Interface contacts:
Residue E187 in the first protein is in contact with residue A5 in the second protein (closest heavy-atom distance 3.1 Å).
Residue W235 in the first protein is in contact with residue A5 in the second protein (closest heavy-atom distance 3.4 Å).
Residue Y24 in the first protein is in contact with residue R11 in the second protein (closest heavy-atom distance 4.3 Å).
Residue K54 in the first protein is in contact with residue R11 in the second protein (closest heavy-atom distance 4.0 Å).
Residue E19 in the first protein is in contact with residue R12 in the second protein (closest heavy-atom distance 3.5 Å).
Residue V51 in the first protein contacts residue S13 in the second protein (closest heavy-atom distance 3.7 Å).
Residue K127 in the first protein interacts with residue I8 in the second protein (closest heavy-atom distance 4.0 Å).
Residue K54 in the first protein interacts with residue G10 in the second protein (closest heavy-atom distance 3.5 Å).
Residue I224 in the first protein interacts with residue I8 in the second protein (closest heavy-atom distance 4.0 Å).
Residue N180 in the first protein interacts with residue I8 in the second protein (closest heavy-atom distance 2.9 Å).
Residue V51 in the first protein is in contact with residue G10 in the second protein (closest heavy-atom distance 3.5 Å).
Residue N231 in the first protein contacts residue A5 in the second protein (closest heavy-atom distance 3.4 Å).
Residue N47 in the first protein contacts residue R12 in the second protein (closest heavy-atom distance 4.6 Å).
Residue N55 in the first protein is in contact with residue R12 in the second protein (closest heavy-atom distance 4.8 Å).
Residue L48 in the first protein interacts with residue S13 in the second protein (closest heavy-atom distance 4.0 Å).
Residue E19 in the first protein interacts with residue R11 in the second protein (closest heavy-atom distance 4.3 Å).
Residue K54 in the first protein interacts with residue P9 in the second protein (closest heavy-atom distance 4.3 Å).
Residue V183 in the first protein is in contact with residue A5 in the second protein (closest heavy-atom distance 4.5 Å).
Residue L227 in the first protein is in contact with residue I8 in the second protein (closest heavy-atom distance 4.3 Å).
Residue L179 in the first protein is in contact with residue I8 in the second protein (closest heavy-atom distance 3.5 Å).
Residue E19 in the first protein contacts residue S13 in the second protein (closest heavy-atom distance 2.6 Å).
Residue V183 in the first protein contacts residue G6 in the second protein (closest heavy-atom distance 3.6 Å).
Residue N231 in the first protein interacts with residue G6 in the second protein (closest heavy-atom distance 2.7 Å).
Residue N47 in the first protein interacts with residue S13 in the second protein (closest heavy-atom distance 3.6 Å).
Residue Y186 in the first protein contacts residue A5 in the second protein (closest heavy-atom distance 4.4 Å).
Residue G58 in the first protein is in contact with residue R11 in the second protein (closest heavy-atom distance 3.8 Å).
Residue K54 in the first protein interacts with residue I8 in the second protein (closest heavy-atom distance 4.6 Å).
Residue G59 in the first protein contacts residue R11 in the second protein (closest heavy-atom distance 4.2 Å).
Residue S50 in the first protein is in contact with residue G10 in the second protein (closest heavy-atom distance 4.3 Å).
Residue N55 in the first protein interacts with residue R11 in the second protein (closest heavy-atom distance 2.9 Å).
Residue L227 in the first protein contacts residue P9 in the second protein (closest heavy-atom distance 4.2 Å).
Residue V51 in the first protein interacts with residue R11 in the second protein (closest heavy-atom distance 3.5 Å).
Residue V51 in the first protein interacts with residue R12 in the second protein (closest heavy-atom distance 3.7 Å).
Residue L179 in the first protein is in contact with residue G6 in the second protein (closest heavy-atom distance 3.7 Å).
Residue N55 in the first protein is in contact with residue G10 in the second protein (closest heavy-atom distance 4.9 Å).
Residue G176 in the first protein interacts with residue I8 in the second protein (closest heavy-atom distance 3.7 Å).
Residue L234 in the first protein interacts with residue A5 in the second protein (closest heavy-atom distance 3.3 Å).

The following describes two proteins that form a bound complex.

Sequence of the first protein:
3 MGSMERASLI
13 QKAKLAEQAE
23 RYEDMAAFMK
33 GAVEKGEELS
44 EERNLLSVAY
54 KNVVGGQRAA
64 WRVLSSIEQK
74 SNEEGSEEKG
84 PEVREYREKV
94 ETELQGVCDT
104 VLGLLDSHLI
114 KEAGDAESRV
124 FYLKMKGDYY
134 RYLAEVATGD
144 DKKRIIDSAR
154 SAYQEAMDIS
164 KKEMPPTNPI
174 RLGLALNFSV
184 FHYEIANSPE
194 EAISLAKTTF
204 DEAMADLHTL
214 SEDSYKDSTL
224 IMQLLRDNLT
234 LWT

Sequence of the second protein:
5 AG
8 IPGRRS